Interface contacts:
Residue Q183 in protein 2 contacts residue S189 in protein 1 (closest heavy-atom distance 4.3 Å).
Residue R206 in protein 2 is in contact with residue R206 in protein 1 (closest heavy-atom distance 4.1 Å).
Residue Q247 in protein 2 contacts residue Q247 in protein 1 (closest heavy-atom distance 4.0 Å).
Residue F205 in protein 2 contacts residue R206 in protein 1 (closest heavy-atom distance 3.5 Å).
Residue N209 in protein 2 interacts with residue D202 in protein 1 (closest heavy-atom distance 4.2 Å).
Residue F205 in protein 2 contacts residue A204 in protein 1 (closest heavy-atom distance 3.2 Å).
Residue S189 in protein 2 is in contact with residue Q183 in protein 1 (closest heavy-atom distance 4.2 Å).
Residue S244 in protein 2 contacts residue H192 in protein 1 (closest heavy-atom distance 3.9 Å).
Residue Q247 in protein 2 is in contact with residue S244 in protein 1 (closest heavy-atom distance 3.8 Å).
Residue K133 in protein 2 is in contact with residue H192 in protein 1 (closest heavy-atom distance 4.0 Å).
Residue S246 in protein 2 is in contact with residue Q247 in protein 1 (closest heavy-atom distance 3.8 Å).
Residue E178 in protein 2 interacts with residue H192 in protein 1 (closest heavy-atom distance 3.2 Å).
Residue N207 in protein 2 is in contact with residue D202 in protein 1 (closest heavy-atom distance 3.5 Å).
Residue N134 in protein 2 contacts residue T193 in protein 1 (closest heavy-atom distance 3.8 Å).
Residue T193 in protein 2 interacts with residue E178 in protein 1 (closest heavy-atom distance 3.4 Å).
Residue V243 in protein 2 interacts with residue H192 in protein 1 (closest heavy-atom distance 4.4 Å).
Residue L191 in protein 2 interacts with residue L191 in protein 1 (closest heavy-atom distance 3.6 Å).
Residue E174 in protein 2 is in contact with residue H192 in protein 1 (closest heavy-atom distance 4.0 Å).
Residue F205 in protein 2 contacts residue F205 in protein 1 (closest heavy-atom distance 3.9 Å).
Residue K133 in protein 2 contacts residue Y233 in protein 1 (closest heavy-atom distance 3.3 Å).
Residue K133 in protein 2 contacts residue T193 in protein 1 (closest heavy-atom distance 4.2 Å).
Residue L171 in protein 2 contacts residue H192 in protein 1 (closest heavy-atom distance 4.3 Å).
Residue T193 in protein 2 interacts with residue K133 in protein 1 (closest heavy-atom distance 4.4 Å).
Residue R194 in protein 2 contacts residue L191 in protein 1 (closest heavy-atom distance 4.0 Å).
Residue L191 in protein 2 interacts with residue S244 in protein 1 (closest heavy-atom distance 4.3 Å).
Residue A204 in protein 2 is in contact with residue A204 in protein 1 (closest heavy-atom distance 4.0 Å).
Residue D202 in protein 2 interacts with residue V208 in protein 1 (closest heavy-atom distance 3.6 Å).
Residue R206 in protein 2 contacts residue F205 in protein 1 (closest heavy-atom distance 3.3 Å).
Residue H192 in protein 2 contacts residue L171 in protein 1 (closest heavy-atom distance 4.3 Å).
Residue H192 in protein 2 interacts with residue V243 in protein 1 (closest heavy-atom distance 4.4 Å).
Residue E178 in protein 2 is in contact with residue T193 in protein 1 (closest heavy-atom distance 3.7 Å).
Residue D202 in protein 2 is in contact with residue R206 in protein 1 (closest heavy-atom distance 4.2 Å).
Residue Q247 in protein 2 interacts with residue S246 in protein 1 (closest heavy-atom distance 4.0 Å).
Residue H192 in protein 2 contacts residue E178 in protein 1 (closest heavy-atom distance 3.3 Å).
Residue N207 in protein 2 contacts residue L203 in protein 1 (closest heavy-atom distance 3.3 Å).
Residue E242 in protein 2 interacts with residue L191 in protein 1 (closest heavy-atom distance 4.0 Å).
Residue L203 in protein 2 contacts residue H218 in protein 1 (closest heavy-atom distance 4.4 Å).
Residue D202 in protein 2 is in contact with residue N207 in protein 1 (closest heavy-atom distance 3.5 Å).
Residue V208 in protein 2 contacts residue D202 in protein 1 (closest heavy-atom distance 3.4 Å).
Residue V243 in protein 2 interacts with residue L191 in protein 1 (closest heavy-atom distance 4.0 Å).
Residue L191 in protein 2 contacts residue R194 in protein 1 (closest heavy-atom distance 4.0 Å).
Residue L191 in protein 2 contacts residue E242 in protein 1 (closest heavy-atom distance 4.1 Å).
Residue T193 in protein 2 is in contact with residue N134 in protein 1 (closest heavy-atom distance 3.7 Å).
Residue L203 in protein 2 interacts with residue R206 in protein 1 (closest heavy-atom distance 3.6 Å).
Residue L191 in protein 2 contacts residue V243 in protein 1 (closest heavy-atom distance 4.3 Å).
Residue H192 in protein 2 contacts residue K133 in protein 1 (closest heavy-atom distance 4.2 Å).
Residue A204 in protein 2 is in contact with residue R206 in protein 1 (closest heavy-atom distance 3.0 Å).
Residue H192 in protein 2 is in contact with residue S244 in protein 1 (closest heavy-atom distance 3.9 Å).
Residue H192 in protein 2 interacts with residue A245 in protein 1 (closest heavy-atom distance 3.9 Å).
Residue R206 in protein 2 contacts residue A204 in protein 1 (closest heavy-atom distance 3.0 Å).
Residue V208 in protein 2 is in contact with residue A204 in protein 1 (closest heavy-atom distance 4.3 Å).
Residue E178 in protein 2 contacts residue L191 in protein 1 (closest heavy-atom distance 3.7 Å).
Residue A245 in protein 2 contacts residue H192 in protein 1 (closest heavy-atom distance 3.8 Å).
Residue R206 in protein 2 is in contact with residue L203 in protein 1 (closest heavy-atom distance 3.6 Å).
Residue A204 in protein 2 interacts with residue F205 in protein 1 (closest heavy-atom distance 3.4 Å).
Residue S244 in protein 2 interacts with residue Q247 in protein 1 (closest heavy-atom distance 3.8 Å).
Residue L191 in protein 2 interacts with residue E178 in protein 1 (closest heavy-atom distance 3.6 Å).
Residue S244 in protein 2 contacts residue L191 in protein 1 (closest heavy-atom distance 4.0 Å).
Residue Y233 in protein 2 contacts residue K133 in protein 1 (closest heavy-atom distance 3.6 Å).
Residue R206 in protein 2 is in contact with residue D202 in protein 1 (closest heavy-atom distance 4.1 Å).

Sequence of protein 1:
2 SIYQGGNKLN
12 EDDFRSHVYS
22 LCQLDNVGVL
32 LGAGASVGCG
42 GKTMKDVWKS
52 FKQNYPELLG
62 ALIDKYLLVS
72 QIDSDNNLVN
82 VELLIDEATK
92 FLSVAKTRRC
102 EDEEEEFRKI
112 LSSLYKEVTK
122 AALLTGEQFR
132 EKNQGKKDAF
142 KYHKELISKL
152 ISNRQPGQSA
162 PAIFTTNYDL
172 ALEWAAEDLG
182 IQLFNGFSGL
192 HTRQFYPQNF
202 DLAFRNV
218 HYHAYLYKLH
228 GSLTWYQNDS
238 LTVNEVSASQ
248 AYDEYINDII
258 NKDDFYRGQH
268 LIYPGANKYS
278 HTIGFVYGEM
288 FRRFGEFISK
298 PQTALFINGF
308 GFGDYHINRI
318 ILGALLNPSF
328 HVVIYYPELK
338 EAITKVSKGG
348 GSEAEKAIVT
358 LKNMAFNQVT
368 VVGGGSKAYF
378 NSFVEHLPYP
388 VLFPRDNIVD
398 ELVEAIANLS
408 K

This data describes a binding interaction between two proteins.

Sequence of protein 2:
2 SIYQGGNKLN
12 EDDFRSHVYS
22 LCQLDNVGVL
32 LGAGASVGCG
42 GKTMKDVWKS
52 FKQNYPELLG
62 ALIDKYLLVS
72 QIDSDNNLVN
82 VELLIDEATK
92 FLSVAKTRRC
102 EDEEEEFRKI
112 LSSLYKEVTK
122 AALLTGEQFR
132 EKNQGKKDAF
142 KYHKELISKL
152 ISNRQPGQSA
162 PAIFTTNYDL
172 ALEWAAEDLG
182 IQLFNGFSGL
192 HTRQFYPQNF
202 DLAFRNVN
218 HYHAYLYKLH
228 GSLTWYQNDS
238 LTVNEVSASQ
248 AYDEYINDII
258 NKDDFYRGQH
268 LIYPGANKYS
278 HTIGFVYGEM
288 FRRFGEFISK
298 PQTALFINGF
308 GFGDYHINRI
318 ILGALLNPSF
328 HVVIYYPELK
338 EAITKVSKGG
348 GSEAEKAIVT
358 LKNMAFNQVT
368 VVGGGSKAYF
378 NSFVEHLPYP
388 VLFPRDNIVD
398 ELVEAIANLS